Contacts between the two chains:
Residue V93 in protein 2 is in contact with residue I122 in protein 1 (closest heavy-atom distance 3.8 Å).
Residue V93 in protein 2 contacts residue I58 in protein 1 (closest heavy-atom distance 4.9 Å).
Residue T92 in protein 2 is in contact with residue G59 in protein 1 (closest heavy-atom distance 4.3 Å).
Residue N91 in protein 2 interacts with residue V60 in protein 1 (closest heavy-atom distance 3.8 Å).
Residue N91 in protein 2 interacts with residue G59 in protein 1 (closest heavy-atom distance 3.5 Å).
Residue N91 in protein 2 interacts with residue I58 in protein 1 (closest heavy-atom distance 4.2 Å).
Residue N91 in protein 2 contacts residue R61 in protein 1 (closest heavy-atom distance 4.3 Å).
Residue T92 in protein 2 is in contact with residue I58 in protein 1 (closest heavy-atom distance 3.2 Å).
Residue N91 in protein 2 interacts with residue I122 in protein 1 (closest heavy-atom distance 3.8 Å).
Residue T92 in protein 2 is in contact with residue I122 in protein 1 (closest heavy-atom distance 4.5 Å).
Residue K94 in protein 2 contacts residue I122 in protein 1 (closest heavy-atom distance 4.0 Å).

Sequence of protein 1:
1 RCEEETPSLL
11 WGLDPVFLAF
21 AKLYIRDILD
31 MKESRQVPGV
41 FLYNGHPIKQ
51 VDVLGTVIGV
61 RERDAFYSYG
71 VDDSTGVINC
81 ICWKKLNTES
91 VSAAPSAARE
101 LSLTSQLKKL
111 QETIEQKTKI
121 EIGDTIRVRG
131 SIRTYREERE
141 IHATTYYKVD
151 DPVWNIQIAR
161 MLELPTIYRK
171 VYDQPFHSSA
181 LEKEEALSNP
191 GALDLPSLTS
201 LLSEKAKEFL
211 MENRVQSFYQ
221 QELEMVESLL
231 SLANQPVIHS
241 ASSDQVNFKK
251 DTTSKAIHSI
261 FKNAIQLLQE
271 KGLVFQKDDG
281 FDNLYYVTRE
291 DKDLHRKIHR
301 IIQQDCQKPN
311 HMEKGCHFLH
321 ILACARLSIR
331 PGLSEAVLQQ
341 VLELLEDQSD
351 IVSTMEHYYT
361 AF

Sequence of protein 2:
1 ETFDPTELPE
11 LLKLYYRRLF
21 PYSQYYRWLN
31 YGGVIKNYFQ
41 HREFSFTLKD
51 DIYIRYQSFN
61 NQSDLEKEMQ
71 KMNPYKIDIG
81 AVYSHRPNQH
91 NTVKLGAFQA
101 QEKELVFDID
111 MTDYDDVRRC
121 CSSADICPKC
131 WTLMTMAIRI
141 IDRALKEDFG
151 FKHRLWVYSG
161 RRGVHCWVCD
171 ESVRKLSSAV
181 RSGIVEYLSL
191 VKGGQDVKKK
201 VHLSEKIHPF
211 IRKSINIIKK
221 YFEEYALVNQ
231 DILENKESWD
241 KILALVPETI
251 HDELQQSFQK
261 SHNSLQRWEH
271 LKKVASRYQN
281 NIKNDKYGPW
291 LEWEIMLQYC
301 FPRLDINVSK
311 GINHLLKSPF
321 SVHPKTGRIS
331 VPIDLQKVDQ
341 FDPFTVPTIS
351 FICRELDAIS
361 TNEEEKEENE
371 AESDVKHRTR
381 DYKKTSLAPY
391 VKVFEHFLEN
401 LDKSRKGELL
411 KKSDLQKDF

The following describes two proteins that form a bound complex.